Sequence of protein 2:
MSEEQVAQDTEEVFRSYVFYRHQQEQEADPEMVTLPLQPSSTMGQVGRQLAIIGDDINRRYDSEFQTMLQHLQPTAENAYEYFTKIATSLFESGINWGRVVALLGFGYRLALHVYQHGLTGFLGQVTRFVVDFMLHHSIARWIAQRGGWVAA

These two protein chains interact to form a complex.

Sequence of protein 1:
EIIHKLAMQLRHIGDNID

Interface contacts:
Residue A111 in protein 2 contacts residue G18 in protein 1 (closest heavy-atom distance 3.6 Å).
Residue I62 in protein 2 is in contact with residue I21 in protein 1 (closest heavy-atom distance 3.5 Å).
Residue R108 in protein 2 contacts residue D22 in protein 1 (closest heavy-atom distance 4.4 Å).
Residue F74 in protein 2 is in contact with residue Q13 in protein 1 (closest heavy-atom distance 3.2 Å).
Residue F74 in protein 2 contacts residue L10 in protein 1 (closest heavy-atom distance 3.8 Å).
Residue R108 in protein 2 contacts residue D19 in protein 1 (closest heavy-atom distance 3.2 Å).
Residue S98 in protein 2 interacts with residue M12 in protein 1 (closest heavy-atom distance 4.2 Å).
Residue I95 in protein 2 interacts with residue L14 in protein 1 (closest heavy-atom distance 3.6 Å).
Residue F115 in protein 2 is in contact with residue L14 in protein 1 (closest heavy-atom distance 3.7 Å).
Residue Y70 in protein 2 contacts residue Q13 in protein 1 (closest heavy-atom distance 3.4 Å).
Residue Y70 in protein 2 is in contact with residue H16 in protein 1 (closest heavy-atom distance 4.1 Å).
Residue S98 in protein 2 contacts residue A11 in protein 1 (closest heavy-atom distance 4.2 Å).
Residue G107 in protein 2 interacts with residue D22 in protein 1 (closest heavy-atom distance 2.6 Å).
Residue A111 in protein 2 contacts residue L14 in protein 1 (closest heavy-atom distance 3.6 Å).
Residue V110 in protein 2 contacts residue I21 in protein 1 (closest heavy-atom distance 4.1 Å).
Residue E90 in protein 2 interacts with residue I7 in protein 1 (closest heavy-atom distance 4.8 Å).
Residue Y91 in protein 2 contacts residue I7 in protein 1 (closest heavy-atom distance 4.1 Å).
Residue F74 in protein 2 interacts with residue I17 in protein 1 (closest heavy-atom distance 3.4 Å).
Residue S98 in protein 2 contacts residue R15 in protein 1 (closest heavy-atom distance 3.0 Å).
Residue H80 in protein 2 contacts residue I6 in protein 1 (closest heavy-atom distance 3.2 Å).
Residue E73 in protein 2 contacts residue Q13 in protein 1 (closest heavy-atom distance 4.0 Å).
Residue A111 in protein 2 is in contact with residue I21 in protein 1 (closest heavy-atom distance 4.1 Å).
Residue S98 in protein 2 interacts with residue H8 in protein 1 (closest heavy-atom distance 4.2 Å).
Residue Y70 in protein 2 interacts with residue N20 in protein 1 (closest heavy-atom distance 4.0 Å).
Residue L81 in protein 2 is in contact with residue I6 in protein 1 (closest heavy-atom distance 3.9 Å).
Residue N67 in protein 2 contacts residue I17 in protein 1 (closest heavy-atom distance 4.0 Å).
Residue L99 in protein 2 is in contact with residue L14 in protein 1 (closest heavy-atom distance 3.4 Å).
Residue I66 in protein 2 contacts residue I17 in protein 1 (closest heavy-atom distance 3.5 Å).
Residue K94 in protein 2 is in contact with residue I7 in protein 1 (closest heavy-atom distance 3.6 Å).
Residue L81 in protein 2 contacts residue L10 in protein 1 (closest heavy-atom distance 4.2 Å).
Residue L99 in protein 2 interacts with residue R15 in protein 1 (closest heavy-atom distance 3.2 Å).
Residue N105 in protein 2 contacts residue D19 in protein 1 (closest heavy-atom distance 2.9 Å).
Residue M77 in protein 2 interacts with residue K9 in protein 1 (closest heavy-atom distance 3.9 Å).
Residue G107 in protein 2 is in contact with residue I21 in protein 1 (closest heavy-atom distance 3.8 Å).
Residue I95 in protein 2 is in contact with residue L10 in protein 1 (closest heavy-atom distance 3.5 Å).
Residue G63 in protein 2 is in contact with residue I21 in protein 1 (closest heavy-atom distance 4.5 Å).
Residue I95 in protein 2 interacts with residue I7 in protein 1 (closest heavy-atom distance 4.1 Å).
Residue I95 in protein 2 is in contact with residue A11 in protein 1 (closest heavy-atom distance 3.5 Å).
Residue R108 in protein 2 interacts with residue R15 in protein 1 (closest heavy-atom distance 3.9 Å).
Residue N105 in protein 2 is in contact with residue D22 in protein 1 (closest heavy-atom distance 2.9 Å).
Residue L99 in protein 2 interacts with residue A11 in protein 1 (closest heavy-atom distance 3.0 Å).
Residue M77 in protein 2 interacts with residue Q13 in protein 1 (closest heavy-atom distance 4.8 Å).
Residue W106 in protein 2 interacts with residue D22 in protein 1 (closest heavy-atom distance 3.7 Å).
Residue G107 in protein 2 interacts with residue G18 in protein 1 (closest heavy-atom distance 2.9 Å).
Residue L78 in protein 2 interacts with residue L10 in protein 1 (closest heavy-atom distance 4.5 Å).
Residue F74 in protein 2 interacts with residue L14 in protein 1 (closest heavy-atom distance 3.4 Å).
Residue R118 in protein 2 contacts residue I17 in protein 1 (closest heavy-atom distance 4.5 Å).
Residue F115 in protein 2 contacts residue L10 in protein 1 (closest heavy-atom distance 4.1 Å).
Residue M77 in protein 2 contacts residue L10 in protein 1 (closest heavy-atom distance 3.7 Å).
Residue L81 in protein 2 contacts residue I7 in protein 1 (closest heavy-atom distance 4.7 Å).
Residue E101 in protein 2 is in contact with residue R15 in protein 1 (closest heavy-atom distance 4.1 Å).
Residue R108 in protein 2 contacts residue G18 in protein 1 (closest heavy-atom distance 4.0 Å).
Residue N67 in protein 2 interacts with residue I21 in protein 1 (closest heavy-atom distance 4.2 Å).
Residue G107 in protein 2 contacts residue D19 in protein 1 (closest heavy-atom distance 4.8 Å).
Residue S102 in protein 2 is in contact with residue R15 in protein 1 (closest heavy-atom distance 3.1 Å).
Residue I66 in protein 2 contacts residue I21 in protein 1 (closest heavy-atom distance 3.5 Å).
Residue Y70 in protein 2 contacts residue I17 in protein 1 (closest heavy-atom distance 3.2 Å).
Residue I66 in protein 2 interacts with residue N20 in protein 1 (closest heavy-atom distance 3.2 Å).
Residue M77 in protein 2 contacts residue I6 in protein 1 (closest heavy-atom distance 4.1 Å).
Residue N105 in protein 2 contacts residue G18 in protein 1 (closest heavy-atom distance 4.1 Å).